Interface contacts:
Residue L118 in protein 2 is in contact with residue M30 in protein 1 (closest heavy-atom distance 3.7 Å).
Residue Q311 in protein 2 interacts with residue L2 in protein 1 (closest heavy-atom distance 3.6 Å).
Residue L301 in protein 2 is in contact with residue R11 in protein 1 (closest heavy-atom distance 3.5 Å).
Residue I30 in protein 2 contacts residue W25 in protein 1 (closest heavy-atom distance 3.6 Å).
Residue Y243 in protein 2 is in contact with residue L4 in protein 1 (closest heavy-atom distance 3.6 Å).
Residue L239 in protein 2 is in contact with residue L4 in protein 1 (closest heavy-atom distance 3.8 Å).
Residue Y310 in protein 2 is in contact with residue D7 in protein 1 (closest heavy-atom distance 2.5 Å).
Residue I197 in protein 2 is in contact with residue E21 in protein 1 (closest heavy-atom distance 3.4 Å).
Residue I26 in protein 2 interacts with residue W25 in protein 1 (closest heavy-atom distance 3.8 Å).
Residue M387 in protein 2 is in contact with residue A8 in protein 1 (closest heavy-atom distance 3.9 Å).
Residue Q130 in protein 2 is in contact with residue L20 in protein 1 (closest heavy-atom distance 3.4 Å).
Residue F133 in protein 2 is in contact with residue L16 in protein 1 (closest heavy-atom distance 3.6 Å).
Residue E134 in protein 2 is in contact with residue R13 in protein 1 (closest heavy-atom distance 3.5 Å).
Residue R297 in protein 2 interacts with residue E21 in protein 1 (closest heavy-atom distance 2.9 Å).
Residue L391 in protein 2 contacts residue A9 in protein 1 (closest heavy-atom distance 3.7 Å).
Residue E300 in protein 2 is in contact with residue F10 in protein 1 (closest heavy-atom distance 3.6 Å).
Residue K109 in protein 2 interacts with residue K32 in protein 1 (closest heavy-atom distance 3.7 Å).
Residue W383 in protein 2 is in contact with residue E12 in protein 1 (closest heavy-atom distance 3.7 Å).
Residue E300 in protein 2 contacts residue R11 in protein 1 (closest heavy-atom distance 3.2 Å).
Residue Y114 in protein 2 contacts residue M30 in protein 1 (closest heavy-atom distance 3.9 Å).
Residue D84 in protein 2 is in contact with residue R23 in protein 1 (closest heavy-atom distance 2.8 Å).
Residue Q122 in protein 2 contacts residue R23 in protein 1 (closest heavy-atom distance 2.8 Å).
Residue I314 in protein 2 is in contact with residue L4 in protein 1 (closest heavy-atom distance 3.7 Å).
Residue F235 in protein 2 is in contact with residue D6 in protein 1 (closest heavy-atom distance 3.4 Å).
Residue Q311 in protein 2 interacts with residue S1 in protein 1 (closest heavy-atom distance 3.1 Å).
Residue Y83 in protein 2 contacts residue R22 in protein 1 (closest heavy-atom distance 3.3 Å).
Residue K109 in protein 2 interacts with residue L34 in protein 1 (closest heavy-atom distance 3.5 Å).
Residue F85 in protein 2 is in contact with residue L26 in protein 1 (closest heavy-atom distance 3.7 Å).
Residue S302 in protein 2 contacts residue R11 in protein 1 (closest heavy-atom distance 3.5 Å).
Residue K129 in protein 2 interacts with residue L16 in protein 1 (closest heavy-atom distance 3.7 Å).
Residue M387 in protein 2 contacts residue A5 in protein 1 (closest heavy-atom distance 3.8 Å).
Residue S302 in protein 2 interacts with residue S1 in protein 1 (closest heavy-atom distance 3.7 Å).
Residue K307 in protein 2 interacts with residue L2 in protein 1 (closest heavy-atom distance 3.6 Å).
Residue Q130 in protein 2 interacts with residue L16 in protein 1 (closest heavy-atom distance 3.6 Å).
Residue L391 in protein 2 is in contact with residue D6 in protein 1 (closest heavy-atom distance 3.8 Å).
Residue F133 in protein 2 contacts residue A9 in protein 1 (closest heavy-atom distance 3.8 Å).
Residue F133 in protein 2 is in contact with residue E12 in protein 1 (closest heavy-atom distance 3.5 Å).
Residue I186 in protein 2 is in contact with residue D6 in protein 1 (closest heavy-atom distance 3.4 Å).
Residue E300 in protein 2 contacts residue A14 in protein 1 (closest heavy-atom distance 3.5 Å).
Residue D84 in protein 2 contacts residue R22 in protein 1 (closest heavy-atom distance 2.6 Å).
Residue R182 in protein 2 contacts residue D6 in protein 1 (closest heavy-atom distance 3.7 Å).
Residue E390 in protein 2 interacts with residue A5 in protein 1 (closest heavy-atom distance 3.3 Å).
Residue K189 in protein 2 interacts with residue F10 in protein 1 (closest heavy-atom distance 3.4 Å).
Residue W299 in protein 2 contacts residue R11 in protein 1 (closest heavy-atom distance 3.2 Å).
Residue Y144 in protein 2 interacts with residue D6 in protein 1 (closest heavy-atom distance 3.0 Å).
Residue R297 in protein 2 is in contact with residue A18 in protein 1 (closest heavy-atom distance 3.5 Å).
Residue N394 in protein 2 is in contact with residue A5 in protein 1 (closest heavy-atom distance 3.5 Å).
Residue S126 in protein 2 contacts residue L20 in protein 1 (closest heavy-atom distance 3.4 Å).
Residue K307 in protein 2 is in contact with residue S1 in protein 1 (closest heavy-atom distance 3.7 Å).
Residue I82 in protein 2 contacts residue L26 in protein 1 (closest heavy-atom distance 3.9 Å).
Residue I24 in protein 2 contacts residue R22 in protein 1 (closest heavy-atom distance 3.1 Å).
Residue Y310 in protein 2 contacts residue R11 in protein 1 (closest heavy-atom distance 3.0 Å).
Residue F85 in protein 2 contacts residue M30 in protein 1 (closest heavy-atom distance 3.6 Å).
Residue F133 in protein 2 contacts residue R13 in protein 1 (closest heavy-atom distance 3.6 Å).
Residue T23 in protein 2 contacts residue R15 in protein 1 (closest heavy-atom distance 3.4 Å).
Residue W286 in protein 2 interacts with residue R11 in protein 1 (closest heavy-atom distance 3.7 Å).
Residue L315 in protein 2 contacts residue A3 in protein 1 (closest heavy-atom distance 3.7 Å).
Residue F235 in protein 2 is in contact with residue D7 in protein 1 (closest heavy-atom distance 3.6 Å).
Residue M104 in protein 2 is in contact with residue L34 in protein 1 (closest heavy-atom distance 3.5 Å).
Residue D60 in protein 2 interacts with residue L33 in protein 1 (closest heavy-atom distance 3.3 Å).

The following describes two proteins that form a bound complex.

Sequence of protein 2:
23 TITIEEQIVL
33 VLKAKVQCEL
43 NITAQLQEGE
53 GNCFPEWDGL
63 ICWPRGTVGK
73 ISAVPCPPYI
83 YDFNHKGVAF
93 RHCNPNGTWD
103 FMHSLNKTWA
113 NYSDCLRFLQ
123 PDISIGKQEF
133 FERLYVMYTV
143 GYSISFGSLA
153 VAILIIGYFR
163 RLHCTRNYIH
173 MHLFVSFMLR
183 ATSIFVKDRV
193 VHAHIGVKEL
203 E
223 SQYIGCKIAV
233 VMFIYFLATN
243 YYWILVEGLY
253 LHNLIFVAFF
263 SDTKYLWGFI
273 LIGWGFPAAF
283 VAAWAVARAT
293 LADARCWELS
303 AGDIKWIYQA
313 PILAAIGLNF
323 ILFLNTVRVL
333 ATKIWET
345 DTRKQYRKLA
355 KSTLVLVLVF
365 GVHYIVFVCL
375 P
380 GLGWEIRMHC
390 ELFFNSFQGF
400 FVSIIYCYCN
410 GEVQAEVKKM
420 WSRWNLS

Sequence of protein 1:
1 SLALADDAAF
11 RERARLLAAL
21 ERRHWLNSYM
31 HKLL